The following describes two proteins that form a bound complex.

Residue-level contacts at the interface:
Residue A47 in protein 1 is in contact with residue A215 in protein 2 (closest heavy-atom distance 3.4 Å).
Residue A47 in protein 1 is in contact with residue G214 in protein 2 (closest heavy-atom distance 4.7 Å).
Residue P41 in protein 1 is in contact with residue L213 in protein 2 (closest heavy-atom distance 4.5 Å).
Residue L42 in protein 1 contacts residue L213 in protein 2 (closest heavy-atom distance 4.5 Å).

Sequence of protein 1:
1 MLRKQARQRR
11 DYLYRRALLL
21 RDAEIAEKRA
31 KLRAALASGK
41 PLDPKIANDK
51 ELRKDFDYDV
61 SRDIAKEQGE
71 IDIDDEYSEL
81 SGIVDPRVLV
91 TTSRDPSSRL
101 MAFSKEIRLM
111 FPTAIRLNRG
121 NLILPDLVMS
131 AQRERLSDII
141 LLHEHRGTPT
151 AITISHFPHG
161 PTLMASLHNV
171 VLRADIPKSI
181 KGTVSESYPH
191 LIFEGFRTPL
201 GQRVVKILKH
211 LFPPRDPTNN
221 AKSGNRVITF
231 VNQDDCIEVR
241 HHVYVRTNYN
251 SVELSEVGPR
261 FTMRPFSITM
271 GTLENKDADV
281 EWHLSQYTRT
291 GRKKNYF

Sequence of protein 2:
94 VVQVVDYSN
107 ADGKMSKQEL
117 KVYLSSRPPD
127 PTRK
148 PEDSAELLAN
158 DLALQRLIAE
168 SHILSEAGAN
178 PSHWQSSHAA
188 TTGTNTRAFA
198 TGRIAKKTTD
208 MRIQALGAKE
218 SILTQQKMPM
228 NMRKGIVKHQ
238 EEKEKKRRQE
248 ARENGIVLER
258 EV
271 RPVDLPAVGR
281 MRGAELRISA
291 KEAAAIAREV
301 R